Sequence of protein 2:
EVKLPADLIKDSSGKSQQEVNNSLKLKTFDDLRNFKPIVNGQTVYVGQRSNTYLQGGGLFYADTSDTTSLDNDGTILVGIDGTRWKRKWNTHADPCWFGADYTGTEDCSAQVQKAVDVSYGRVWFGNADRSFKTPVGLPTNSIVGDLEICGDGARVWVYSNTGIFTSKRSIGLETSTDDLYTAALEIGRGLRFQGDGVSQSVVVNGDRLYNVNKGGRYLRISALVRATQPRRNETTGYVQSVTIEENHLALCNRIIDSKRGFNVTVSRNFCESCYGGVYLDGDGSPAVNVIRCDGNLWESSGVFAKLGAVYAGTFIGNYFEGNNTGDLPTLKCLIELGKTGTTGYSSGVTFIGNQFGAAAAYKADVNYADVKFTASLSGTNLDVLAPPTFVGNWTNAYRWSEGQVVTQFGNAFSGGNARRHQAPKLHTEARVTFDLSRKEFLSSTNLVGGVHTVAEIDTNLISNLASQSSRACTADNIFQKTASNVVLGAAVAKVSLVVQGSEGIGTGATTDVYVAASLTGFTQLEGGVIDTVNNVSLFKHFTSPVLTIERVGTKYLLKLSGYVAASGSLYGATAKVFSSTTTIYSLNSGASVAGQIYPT

Sequence of protein 1:
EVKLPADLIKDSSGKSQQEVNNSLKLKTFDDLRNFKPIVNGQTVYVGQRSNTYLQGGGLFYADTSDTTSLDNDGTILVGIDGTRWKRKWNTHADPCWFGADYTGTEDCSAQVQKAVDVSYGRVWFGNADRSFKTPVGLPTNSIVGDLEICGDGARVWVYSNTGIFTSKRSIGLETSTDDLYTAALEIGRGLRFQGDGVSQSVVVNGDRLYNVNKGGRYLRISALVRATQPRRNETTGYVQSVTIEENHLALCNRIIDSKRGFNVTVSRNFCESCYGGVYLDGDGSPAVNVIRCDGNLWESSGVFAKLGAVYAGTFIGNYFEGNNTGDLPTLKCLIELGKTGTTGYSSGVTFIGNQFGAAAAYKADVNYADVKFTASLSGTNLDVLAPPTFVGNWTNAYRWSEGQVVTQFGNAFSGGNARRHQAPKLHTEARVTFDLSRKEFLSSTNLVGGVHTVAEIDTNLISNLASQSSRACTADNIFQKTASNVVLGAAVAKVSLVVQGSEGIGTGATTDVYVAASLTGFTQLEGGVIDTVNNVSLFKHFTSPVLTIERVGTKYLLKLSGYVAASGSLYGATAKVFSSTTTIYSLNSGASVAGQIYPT

This data describes a binding interaction between two proteins.

Contacts between the two chains:
Residue T452 in protein 2 interacts with residue K444 in protein 1 (closest heavy-atom distance 3.0 Å).
Residue R457 in protein 2 is in contact with residue G613 in protein 1 (closest heavy-atom distance 3.1 Å).
Residue A437 in protein 2 interacts with residue D401 in protein 1 (closest heavy-atom distance 2.9 Å).
Residue E264 in protein 2 is in contact with residue K232 in protein 1 (closest heavy-atom distance 2.4 Å).
Residue L17 in protein 2 is in contact with residue I22 in protein 1 (closest heavy-atom distance 3.2 Å).
Residue K503 in protein 2 contacts residue S612 in protein 1 (closest heavy-atom distance 2.4 Å).
Residue F432 in protein 2 is in contact with residue D401 in protein 1 (closest heavy-atom distance 2.9 Å).
Residue Q31 in protein 2 interacts with residue D24 in protein 1 (closest heavy-atom distance 3.1 Å).
Residue N497 in protein 2 is in contact with residue Y608 in protein 1 (closest heavy-atom distance 3.3 Å).
Residue Q501 in protein 2 is in contact with residue S612 in protein 1 (closest heavy-atom distance 2.9 Å).
Residue N34 in protein 2 interacts with residue Q30 in protein 1 (closest heavy-atom distance 2.7 Å).
Residue H266 in protein 2 contacts residue E203 in protein 1 (closest heavy-atom distance 2.8 Å).
Residue D553 in protein 2 contacts residue G530 in protein 1 (closest heavy-atom distance 3.2 Å).
Residue G60 in protein 2 interacts with residue K101 in protein 1 (closest heavy-atom distance 2.5 Å).
Residue N497 in protein 2 is in contact with residue T493 in protein 1 (closest heavy-atom distance 2.7 Å).
Residue I552 in protein 2 is in contact with residue S524 in protein 1 (closest heavy-atom distance 2.9 Å).
Residue N140 in protein 2 is in contact with residue N103 in protein 1 (closest heavy-atom distance 2.9 Å).
Residue Q31 in protein 2 contacts residue S25 in protein 1 (closest heavy-atom distance 3.0 Å).
Residue G335 in protein 2 interacts with residue R310 in protein 1 (closest heavy-atom distance 2.5 Å).
Residue H446 in protein 2 is in contact with residue H446 in protein 1 (closest heavy-atom distance 3.1 Å).
Residue Q501 in protein 2 interacts with residue E525 in protein 1 (closest heavy-atom distance 3.2 Å).
Residue R457 in protein 2 contacts residue N611 in protein 1 (closest heavy-atom distance 2.9 Å).
Residue Y58 in protein 2 is in contact with residue K101 in protein 1 (closest heavy-atom distance 3.2 Å).
Residue T447 in protein 2 is in contact with residue T426 in protein 1 (closest heavy-atom distance 2.8 Å).
Residue K38 in protein 2 contacts residue S25 in protein 1 (closest heavy-atom distance 3.3 Å).
Residue L17 in protein 2 contacts residue K23 in protein 1 (closest heavy-atom distance 2.7 Å).
Residue L17 in protein 2 is in contact with residue L21 in protein 1 (closest heavy-atom distance 3.1 Å).
Residue D169 in protein 2 is in contact with residue R135 in protein 1 (closest heavy-atom distance 2.8 Å).
Residue K516 in protein 2 contacts residue D495 in protein 1 (closest heavy-atom distance 3.1 Å).
Residue T554 in protein 2 is in contact with residue G530 in protein 1 (closest heavy-atom distance 2.8 Å).
Residue Q30 in protein 2 interacts with residue Q30 in protein 1 (closest heavy-atom distance 3.2 Å).
Residue R172 in protein 2 interacts with residue D161 in protein 1 (closest heavy-atom distance 2.8 Å).
Residue E290 in protein 2 contacts residue N228 in protein 1 (closest heavy-atom distance 3.3 Å).
Residue N436 in protein 2 interacts with residue D401 in protein 1 (closest heavy-atom distance 3.3 Å).
Residue F453 in protein 2 contacts residue K444 in protein 1 (closest heavy-atom distance 3.2 Å).
Residue A431 in protein 2 interacts with residue D401 in protein 1 (closest heavy-atom distance 3.2 Å).
Residue A19 in protein 2 contacts residue K23 in protein 1 (closest heavy-atom distance 2.8 Å).
Residue Q619 in protein 2 is in contact with residue R438 in protein 1 (closest heavy-atom distance 3.2 Å).
Residue G429 in protein 2 is in contact with residue A404 in protein 1 (closest heavy-atom distance 3.2 Å).
Residue R450 in protein 2 contacts residue G397 in protein 1 (closest heavy-atom distance 3.0 Å).
Residue R235 in protein 2 is in contact with residue G160 in protein 1 (closest heavy-atom distance 2.6 Å).
Residue A431 in protein 2 contacts residue S365 in protein 1 (closest heavy-atom distance 3.1 Å).
Residue V509 in protein 2 contacts residue E525 in protein 1 (closest heavy-atom distance 3.2 Å).
Residue T447 in protein 2 interacts with residue V425 in protein 1 (closest heavy-atom distance 3.0 Å).
Residue N140 in protein 2 interacts with residue T104 in protein 1 (closest heavy-atom distance 3.2 Å).
Residue K38 in protein 2 is in contact with residue D24 in protein 1 (closest heavy-atom distance 2.5 Å).
Residue D169 in protein 2 interacts with residue T104 in protein 1 (closest heavy-atom distance 3.3 Å).
Residue V551 in protein 2 is in contact with residue Y536 in protein 1 (closest heavy-atom distance 2.4 Å).
Residue S396 in protein 2 is in contact with residue R457 in protein 1 (closest heavy-atom distance 2.9 Å).
Residue N34 in protein 2 contacts residue D24 in protein 1 (closest heavy-atom distance 3.2 Å).
Residue E264 in protein 2 is in contact with residue E263 in protein 1 (closest heavy-atom distance 2.8 Å).
Residue D454 in protein 2 contacts residue R438 in protein 1 (closest heavy-atom distance 2.6 Å).
Residue Q501 in protein 2 is in contact with residue Q522 in protein 1 (closest heavy-atom distance 2.9 Å).
Residue D169 in protein 2 contacts residue H105 in protein 1 (closest heavy-atom distance 2.9 Å).
Residue D553 in protein 2 interacts with residue T529 in protein 1 (closest heavy-atom distance 3.1 Å).
Residue R209 in protein 2 contacts residue D161 in protein 1 (closest heavy-atom distance 2.7 Å).
Residue Q373 in protein 2 is in contact with residue N307 in protein 1 (closest heavy-atom distance 2.8 Å).
Residue R450 in protein 2 is in contact with residue L395 in protein 1 (closest heavy-atom distance 3.0 Å).
Residue Q619 in protein 2 is in contact with residue Q441 in protein 1 (closest heavy-atom distance 3.1 Å).
Residue Q546 in protein 2 contacts residue A538 in protein 1 (closest heavy-atom distance 3.2 Å).